The following describes two proteins that form a bound complex.

Sequence of protein 1:
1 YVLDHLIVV

Sequence of protein 2:
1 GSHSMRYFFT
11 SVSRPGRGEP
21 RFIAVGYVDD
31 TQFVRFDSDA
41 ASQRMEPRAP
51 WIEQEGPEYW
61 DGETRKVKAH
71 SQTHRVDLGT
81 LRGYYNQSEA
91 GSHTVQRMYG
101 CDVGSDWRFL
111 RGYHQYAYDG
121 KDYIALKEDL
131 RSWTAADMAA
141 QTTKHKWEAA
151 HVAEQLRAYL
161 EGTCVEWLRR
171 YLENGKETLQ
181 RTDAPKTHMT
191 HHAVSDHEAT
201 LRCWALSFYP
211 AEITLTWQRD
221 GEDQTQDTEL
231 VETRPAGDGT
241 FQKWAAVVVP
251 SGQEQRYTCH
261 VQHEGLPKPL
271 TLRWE

Residue-level contacts at the interface:
Residue Y99 in protein 2 is in contact with residue V2 in protein 1 (closest heavy-atom distance 3.9 Å).
Residue K66 in protein 2 interacts with residue L3 in protein 1 (closest heavy-atom distance 3.9 Å).
Residue Y7 in protein 2 contacts residue Y1 in protein 1 (closest heavy-atom distance 3.0 Å).
Residue H70 in protein 2 contacts residue H5 in protein 1 (closest heavy-atom distance 3.4 Å).
Residue H114 in protein 2 is in contact with residue L3 in protein 1 (closest heavy-atom distance 4.9 Å).
Residue K146 in protein 2 interacts with residue V9 in protein 1 (closest heavy-atom distance 4.6 Å).
Residue D77 in protein 2 interacts with residue V8 in protein 1 (closest heavy-atom distance 3.5 Å).
Residue D77 in protein 2 is in contact with residue I7 in protein 1 (closest heavy-atom distance 4.7 Å).
Residue T80 in protein 2 contacts residue V8 in protein 1 (closest heavy-atom distance 4.7 Å).
Residue K66 in protein 2 is in contact with residue V2 in protein 1 (closest heavy-atom distance 3.7 Å).
Residue V152 in protein 2 interacts with residue I7 in protein 1 (closest heavy-atom distance 3.5 Å).
Residue K66 in protein 2 interacts with residue D4 in protein 1 (closest heavy-atom distance 4.1 Å).
Residue L81 in protein 2 contacts residue V9 in protein 1 (closest heavy-atom distance 4.1 Å).
Residue T73 in protein 2 interacts with residue I7 in protein 1 (closest heavy-atom distance 2.9 Å).
Residue R97 in protein 2 is in contact with residue I7 in protein 1 (closest heavy-atom distance 4.3 Å).
Residue Y171 in protein 2 is in contact with residue Y1 in protein 1 (closest heavy-atom distance 3.2 Å).
Residue Y159 in protein 2 is in contact with residue L3 in protein 1 (closest heavy-atom distance 3.5 Å).
Residue M45 in protein 2 interacts with residue V2 in protein 1 (closest heavy-atom distance 3.9 Å).
Residue Y7 in protein 2 contacts residue V2 in protein 1 (closest heavy-atom distance 3.6 Å).
Residue V152 in protein 2 is in contact with residue H5 in protein 1 (closest heavy-atom distance 4.9 Å).
Residue Y159 in protein 2 contacts residue Y1 in protein 1 (closest heavy-atom distance 2.6 Å).
Residue H70 in protein 2 interacts with residue L3 in protein 1 (closest heavy-atom distance 3.0 Å).
Residue H70 in protein 2 contacts residue V2 in protein 1 (closest heavy-atom distance 3.7 Å).
Residue L156 in protein 2 contacts residue L3 in protein 1 (closest heavy-atom distance 3.5 Å).
Residue K66 in protein 2 contacts residue L6 in protein 1 (closest heavy-atom distance 5.0 Å).
Residue H70 in protein 2 contacts residue L6 in protein 1 (closest heavy-atom distance 4.0 Å).
Residue H114 in protein 2 is in contact with residue I7 in protein 1 (closest heavy-atom distance 4.7 Å).
Residue E63 in protein 2 interacts with residue Y1 in protein 1 (closest heavy-atom distance 2.9 Å).
Residue V67 in protein 2 contacts residue V2 in protein 1 (closest heavy-atom distance 4.5 Å).
Residue Y159 in protein 2 is in contact with residue V2 in protein 1 (closest heavy-atom distance 4.1 Å).
Residue Y59 in protein 2 is in contact with residue Y1 in protein 1 (closest heavy-atom distance 4.6 Å).
Residue W147 in protein 2 contacts residue I7 in protein 1 (closest heavy-atom distance 3.7 Å).
Residue Q155 in protein 2 interacts with residue H5 in protein 1 (closest heavy-atom distance 3.5 Å).
Residue F9 in protein 2 is in contact with residue V2 in protein 1 (closest heavy-atom distance 4.9 Å).
Residue T143 in protein 2 is in contact with residue V8 in protein 1 (closest heavy-atom distance 4.9 Å).
Residue D77 in protein 2 is in contact with residue V9 in protein 1 (closest heavy-atom distance 3.0 Å).
Residue Y123 in protein 2 contacts residue V9 in protein 1 (closest heavy-atom distance 4.4 Å).
Residue Y116 in protein 2 is in contact with residue V9 in protein 1 (closest heavy-atom distance 3.7 Å).
Residue T73 in protein 2 is in contact with residue L6 in protein 1 (closest heavy-atom distance 4.0 Å).
Residue Y99 in protein 2 contacts residue L3 in protein 1 (closest heavy-atom distance 3.1 Å).
Residue M5 in protein 2 is in contact with residue Y1 in protein 1 (closest heavy-atom distance 3.9 Å).
Residue W167 in protein 2 contacts residue Y1 in protein 1 (closest heavy-atom distance 3.4 Å).
Residue T143 in protein 2 contacts residue V9 in protein 1 (closest heavy-atom distance 3.2 Å).
Residue E63 in protein 2 is in contact with residue V2 in protein 1 (closest heavy-atom distance 3.1 Å).
Residue T80 in protein 2 contacts residue V9 in protein 1 (closest heavy-atom distance 3.5 Å).
Residue T163 in protein 2 is in contact with residue Y1 in protein 1 (closest heavy-atom distance 3.6 Å).
Residue Y84 in protein 2 is in contact with residue V9 in protein 1 (closest heavy-atom distance 3.4 Å).
Residue K66 in protein 2 is in contact with residue Y1 in protein 1 (closest heavy-atom distance 3.7 Å).
Residue T163 in protein 2 contacts residue D4 in protein 1 (closest heavy-atom distance 4.8 Å).
Residue A69 in protein 2 contacts residue L6 in protein 1 (closest heavy-atom distance 3.9 Å).
Residue H70 in protein 2 is in contact with residue D4 in protein 1 (closest heavy-atom distance 5.0 Å).
Residue W147 in protein 2 is in contact with residue V9 in protein 1 (closest heavy-atom distance 3.7 Å).
Residue W147 in protein 2 interacts with residue V8 in protein 1 (closest heavy-atom distance 2.8 Å).
Residue L156 in protein 2 is in contact with residue I7 in protein 1 (closest heavy-atom distance 3.8 Å).
Residue T73 in protein 2 is in contact with residue V8 in protein 1 (closest heavy-atom distance 4.5 Å).
Residue R97 in protein 2 is in contact with residue L3 in protein 1 (closest heavy-atom distance 4.0 Å).
Residue V76 in protein 2 interacts with residue V8 in protein 1 (closest heavy-atom distance 4.2 Å).